Sequence of chain A:
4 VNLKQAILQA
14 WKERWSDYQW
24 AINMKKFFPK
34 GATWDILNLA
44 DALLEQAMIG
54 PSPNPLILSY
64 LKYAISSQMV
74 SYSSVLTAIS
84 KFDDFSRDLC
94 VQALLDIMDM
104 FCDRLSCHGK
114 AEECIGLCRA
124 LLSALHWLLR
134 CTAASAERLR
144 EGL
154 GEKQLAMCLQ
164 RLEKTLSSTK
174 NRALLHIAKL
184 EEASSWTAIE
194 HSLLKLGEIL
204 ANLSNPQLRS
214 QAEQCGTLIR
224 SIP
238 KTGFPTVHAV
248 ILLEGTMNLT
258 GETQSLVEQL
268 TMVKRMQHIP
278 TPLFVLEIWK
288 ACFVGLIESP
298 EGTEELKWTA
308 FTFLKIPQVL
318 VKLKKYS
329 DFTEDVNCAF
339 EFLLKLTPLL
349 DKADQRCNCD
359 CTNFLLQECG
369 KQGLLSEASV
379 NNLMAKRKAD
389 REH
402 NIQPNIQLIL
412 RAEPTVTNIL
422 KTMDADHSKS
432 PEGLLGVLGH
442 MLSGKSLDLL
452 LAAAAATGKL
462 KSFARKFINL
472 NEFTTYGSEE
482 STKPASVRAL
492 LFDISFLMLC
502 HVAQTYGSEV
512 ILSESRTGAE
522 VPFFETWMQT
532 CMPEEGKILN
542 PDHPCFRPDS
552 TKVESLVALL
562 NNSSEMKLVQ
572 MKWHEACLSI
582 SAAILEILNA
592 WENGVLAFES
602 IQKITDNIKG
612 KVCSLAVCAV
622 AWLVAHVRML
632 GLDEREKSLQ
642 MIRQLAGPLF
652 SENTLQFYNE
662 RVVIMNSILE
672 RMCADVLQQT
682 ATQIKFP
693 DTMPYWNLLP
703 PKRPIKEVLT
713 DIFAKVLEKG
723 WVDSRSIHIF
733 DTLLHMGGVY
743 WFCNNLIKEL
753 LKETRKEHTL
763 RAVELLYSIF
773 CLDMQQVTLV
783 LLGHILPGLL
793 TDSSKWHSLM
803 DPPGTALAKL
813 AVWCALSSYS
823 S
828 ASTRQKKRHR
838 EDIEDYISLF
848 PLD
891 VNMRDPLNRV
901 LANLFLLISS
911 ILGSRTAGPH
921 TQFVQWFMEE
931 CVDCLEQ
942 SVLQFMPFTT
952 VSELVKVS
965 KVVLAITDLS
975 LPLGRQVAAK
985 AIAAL

Sequence of chain B:
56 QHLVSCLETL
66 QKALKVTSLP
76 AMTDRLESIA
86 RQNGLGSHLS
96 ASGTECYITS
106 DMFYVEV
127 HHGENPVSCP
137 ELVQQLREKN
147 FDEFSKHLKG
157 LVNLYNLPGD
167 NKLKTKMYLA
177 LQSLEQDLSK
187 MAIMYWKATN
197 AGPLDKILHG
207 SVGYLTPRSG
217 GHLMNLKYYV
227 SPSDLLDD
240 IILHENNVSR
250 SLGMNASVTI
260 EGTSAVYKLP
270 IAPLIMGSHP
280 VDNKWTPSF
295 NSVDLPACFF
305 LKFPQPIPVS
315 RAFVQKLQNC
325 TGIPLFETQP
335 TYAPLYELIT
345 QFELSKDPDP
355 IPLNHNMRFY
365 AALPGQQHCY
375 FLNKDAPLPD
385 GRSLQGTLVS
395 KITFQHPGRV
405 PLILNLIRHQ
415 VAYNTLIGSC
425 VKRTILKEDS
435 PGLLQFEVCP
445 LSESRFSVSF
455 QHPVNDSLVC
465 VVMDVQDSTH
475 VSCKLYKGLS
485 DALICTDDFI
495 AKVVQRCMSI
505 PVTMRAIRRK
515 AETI

Contacts between the two chains:
Residue L92 in chain A contacts residue L445 in chain B (closest heavy-atom distance 3.8 Å).
Residue G53 in chain A is in contact with residue C464 in chain B (closest heavy-atom distance 4.0 Å).
Residue S55 in chain A contacts residue L445 in chain B (closest heavy-atom distance 2.1 Å).
Residue W14 in chain A contacts residue E441 in chain B (closest heavy-atom distance 3.0 Å).
Residue N5 in chain A contacts residue D460 in chain B (closest heavy-atom distance 2.5 Å).
Residue L59 in chain A is in contact with residue N377 in chain B (closest heavy-atom distance 4.4 Å).
Residue R17 in chain A contacts residue E441 in chain B (closest heavy-atom distance 2.7 Å).
Residue P54 in chain A interacts with residue R449 in chain B (closest heavy-atom distance 2.6 Å).
Residue W14 in chain A is in contact with residue Q455 in chain B (closest heavy-atom distance 4.2 Å).
Residue P56 in chain A contacts residue C443 in chain B (closest heavy-atom distance 4.4 Å).
Residue K7 in chain A contacts residue D460 in chain B (closest heavy-atom distance 2.9 Å).
Residue I52 in chain A is in contact with residue V463 in chain B (closest heavy-atom distance 3.8 Å).
Residue K15 in chain A interacts with residue Q439 in chain B (closest heavy-atom distance 3.5 Å).
Residue N57 in chain A interacts with residue S453 in chain B (closest heavy-atom distance 3.7 Å).
Residue P54 in chain A is in contact with residue V466 in chain B (closest heavy-atom distance 3.2 Å).
Residue L92 in chain A is in contact with residue P383 in chain B (closest heavy-atom distance 3.0 Å).
Residue N57 in chain A is in contact with residue C443 in chain B (closest heavy-atom distance 3.0 Å).
Residue E16 in chain A is in contact with residue R362 in chain B (closest heavy-atom distance 4.2 Å).
Residue L59 in chain A is in contact with residue E441 in chain B (closest heavy-atom distance 4.4 Å).
Residue R17 in chain A contacts residue R362 in chain B (closest heavy-atom distance 3.6 Å).
Residue I52 in chain A contacts residue K481 in chain B (closest heavy-atom distance 3.7 Å).
Residue W14 in chain A interacts with residue Q439 in chain B (closest heavy-atom distance 2.8 Å).
Residue E48 in chain A contacts residue S461 in chain B (closest heavy-atom distance 4.0 Å).
Residue S55 in chain A is in contact with residue R449 in chain B (closest heavy-atom distance 3.8 Å).
Residue W14 in chain A contacts residue F440 in chain B (closest heavy-atom distance 3.4 Å).
Residue Q95 in chain A interacts with residue P383 in chain B (closest heavy-atom distance 4.4 Å).
Residue W14 in chain A is in contact with residue F454 in chain B (closest heavy-atom distance 3.9 Å).
Residue P56 in chain A interacts with residue L445 in chain B (closest heavy-atom distance 3.7 Å).
Residue L92 in chain A is in contact with residue S446 in chain B (closest heavy-atom distance 4.4 Å).
Residue P58 in chain A contacts residue A380 in chain B (closest heavy-atom distance 3.0 Å).
Residue P54 in chain A interacts with residue L445 in chain B (closest heavy-atom distance 3.2 Å).
Residue W14 in chain A contacts residue S453 in chain B (closest heavy-atom distance 2.7 Å).
Residue Q49 in chain A interacts with residue D460 in chain B (closest heavy-atom distance 2.8 Å).
Residue I52 in chain A is in contact with residue G482 in chain B (closest heavy-atom distance 4.2 Å).
Residue I52 in chain A is in contact with residue Y480 in chain B (closest heavy-atom distance 3.1 Å).
Residue I52 in chain A interacts with residue L462 in chain B (closest heavy-atom distance 3.5 Å).
Residue K15 in chain A is in contact with residue L437 in chain B (closest heavy-atom distance 3.9 Å).
Residue R90 in chain A is in contact with residue Y480 in chain B (closest heavy-atom distance 3.5 Å).
Residue R17 in chain A is in contact with residue V442 in chain B (closest heavy-atom distance 4.4 Å).
Residue R17 in chain A interacts with residue F375 in chain B (closest heavy-atom distance 2.1 Å).
Residue R17 in chain A contacts residue N377 in chain B (closest heavy-atom distance 4.2 Å).
Residue L11 in chain A interacts with residue Q455 in chain B (closest heavy-atom distance 3.1 Å).
Residue I60 in chain A is in contact with residue L462 in chain B (closest heavy-atom distance 2.6 Å).
Residue E48 in chain A is in contact with residue L462 in chain B (closest heavy-atom distance 4.2 Å).
Residue G53 in chain A interacts with residue L445 in chain B (closest heavy-atom distance 4.1 Å).
Residue P58 in chain A contacts residue P381 in chain B (closest heavy-atom distance 4.1 Å).
Residue L92 in chain A contacts residue R449 in chain B (closest heavy-atom distance 3.4 Å).
Residue K7 in chain A is in contact with residue S461 in chain B (closest heavy-atom distance 3.2 Å).
Residue P58 in chain A contacts residue N377 in chain B (closest heavy-atom distance 2.9 Å).
Residue K7 in chain A contacts residue L462 in chain B (closest heavy-atom distance 4.2 Å).
Residue Q8 in chain A interacts with residue Q455 in chain B (closest heavy-atom distance 3.8 Å).
Residue E16 in chain A contacts residue Q439 in chain B (closest heavy-atom distance 3.0 Å).
Residue Q8 in chain A is in contact with residue D460 in chain B (closest heavy-atom distance 2.8 Å).
Residue Q49 in chain A is in contact with residue L462 in chain B (closest heavy-atom distance 2.1 Å).
Residue P58 in chain A contacts residue C443 in chain B (closest heavy-atom distance 3.4 Å).
Residue S55 in chain A is in contact with residue S451 in chain B (closest heavy-atom distance 4.1 Å).
Residue L11 in chain A contacts residue L462 in chain B (closest heavy-atom distance 3.1 Å).
Residue N57 in chain A is in contact with residue E441 in chain B (closest heavy-atom distance 3.3 Å).
Residue I52 in chain A contacts residue C464 in chain B (closest heavy-atom distance 3.3 Å).
Residue Q49 in chain A contacts residue S461 in chain B (closest heavy-atom distance 2.3 Å).

This data describes a binding interaction between two proteins.